Sequence of the second protein:
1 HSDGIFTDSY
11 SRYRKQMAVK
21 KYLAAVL

These two protein chains interact to form a complex.

Sequence of the first protein:
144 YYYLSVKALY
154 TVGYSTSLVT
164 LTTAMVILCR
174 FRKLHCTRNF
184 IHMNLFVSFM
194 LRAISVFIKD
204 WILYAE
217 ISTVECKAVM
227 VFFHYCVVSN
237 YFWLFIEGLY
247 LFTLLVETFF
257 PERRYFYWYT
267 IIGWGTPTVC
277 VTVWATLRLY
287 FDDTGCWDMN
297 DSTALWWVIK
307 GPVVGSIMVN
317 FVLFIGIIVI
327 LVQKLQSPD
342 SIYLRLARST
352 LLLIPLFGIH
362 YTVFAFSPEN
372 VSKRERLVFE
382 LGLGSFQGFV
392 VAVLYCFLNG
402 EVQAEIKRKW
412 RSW

Residue-level contacts at the interface:
Residue L382 in the first protein interacts with residue F6 in the second protein (closest heavy-atom distance 3.7 Å).
Residue R195 in the first protein is in contact with residue D3 in the second protein (closest heavy-atom distance 3.4 Å).
Residue L147 in the first protein contacts residue Y10 in the second protein (closest heavy-atom distance 3.2 Å).
Residue F229 in the first protein is in contact with residue G4 in the second protein (closest heavy-atom distance 4.2 Å).
Residue M295 in the first protein is in contact with residue D8 in the second protein (closest heavy-atom distance 2.7 Å).
Residue K150 in the first protein contacts residue Y10 in the second protein (closest heavy-atom distance 4.1 Å).
Residue M295 in the first protein interacts with residue K15 in the second protein (closest heavy-atom distance 3.7 Å).
Residue W302 in the first protein is in contact with residue G4 in the second protein (closest heavy-atom distance 3.7 Å).
Residue D294 in the first protein interacts with residue T7 in the second protein (closest heavy-atom distance 3.4 Å).
Residue Y207 in the first protein interacts with residue Y10 in the second protein (closest heavy-atom distance 3.4 Å).
Residue F229 in the first protein interacts with residue H1 in the second protein (closest heavy-atom distance 4.0 Å).
Residue D297 in the first protein interacts with residue D8 in the second protein (closest heavy-atom distance 4.3 Å).
Residue I305 in the first protein contacts residue H1 in the second protein (closest heavy-atom distance 3.5 Å).
Residue Y207 in the first protein contacts residue S11 in the second protein (closest heavy-atom distance 3.2 Å).
Residue N296 in the first protein interacts with residue G4 in the second protein (closest heavy-atom distance 3.8 Å).
Residue D294 in the first protein interacts with residue S11 in the second protein (closest heavy-atom distance 2.6 Å).
Residue Y146 in the first protein interacts with residue Y10 in the second protein (closest heavy-atom distance 3.5 Å).
Residue Y146 in the first protein is in contact with residue Y13 in the second protein (closest heavy-atom distance 3.7 Å).
Residue L378 in the first protein is in contact with residue F6 in the second protein (closest heavy-atom distance 4.0 Å).
Residue L206 in the first protein contacts residue R14 in the second protein (closest heavy-atom distance 4.4 Å).
Residue K202 in the first protein interacts with residue T7 in the second protein (closest heavy-atom distance 3.5 Å).
Residue L378 in the first protein contacts residue S2 in the second protein (closest heavy-atom distance 4.0 Å).
Residue K150 in the first protein contacts residue F6 in the second protein (closest heavy-atom distance 3.7 Å).
Residue K374 in the first protein contacts residue I5 in the second protein (closest heavy-atom distance 3.8 Å).
Residue Y144 in the first protein is in contact with residue Y13 in the second protein (closest heavy-atom distance 3.6 Å).
Residue Y157 in the first protein contacts residue D3 in the second protein (closest heavy-atom distance 2.5 Å).
Residue M295 in the first protein interacts with residue S11 in the second protein (closest heavy-atom distance 3.3 Å).
Residue H230 in the first protein interacts with residue H1 in the second protein (closest heavy-atom distance 3.9 Å).
Residue L378 in the first protein interacts with residue I5 in the second protein (closest heavy-atom distance 3.7 Å).
Residue Y237 in the first protein contacts residue S2 in the second protein (closest heavy-atom distance 2.7 Å).
Residue V149 in the first protein is in contact with residue F6 in the second protein (closest heavy-atom distance 3.9 Å).
Residue V199 in the first protein interacts with residue D3 in the second protein (closest heavy-atom distance 3.9 Å).
Residue K306 in the first protein is in contact with residue H1 in the second protein (closest heavy-atom distance 4.0 Å).
Residue W302 in the first protein contacts residue H1 in the second protein (closest heavy-atom distance 3.3 Å).
Residue Y207 in the first protein interacts with residue T7 in the second protein (closest heavy-atom distance 3.6 Å).
Residue F229 in the first protein is in contact with residue D3 in the second protein (closest heavy-atom distance 3.5 Å).
Residue R377 in the first protein interacts with residue S2 in the second protein (closest heavy-atom distance 4.1 Å).
Residue R377 in the first protein contacts residue I5 in the second protein (closest heavy-atom distance 3.4 Å).
Residue R195 in the first protein contacts residue S2 in the second protein (closest heavy-atom distance 3.0 Å).
Residue V233 in the first protein contacts residue D3 in the second protein (closest heavy-atom distance 4.2 Å).
Residue Y362 in the first protein is in contact with residue S2 in the second protein (closest heavy-atom distance 4.2 Å).
Residue D294 in the first protein interacts with residue D8 in the second protein (closest heavy-atom distance 3.5 Å).
Residue Y146 in the first protein contacts residue F6 in the second protein (closest heavy-atom distance 3.4 Å).
Residue E370 in the first protein is in contact with residue I5 in the second protein (closest heavy-atom distance 3.6 Å).
Residue Y207 in the first protein is in contact with residue R14 in the second protein (closest heavy-atom distance 3.4 Å).
Residue V233 in the first protein is in contact with residue H1 in the second protein (closest heavy-atom distance 3.3 Å).
Residue F229 in the first protein contacts residue T7 in the second protein (closest heavy-atom distance 4.3 Å).
Residue V234 in the first protein interacts with residue H1 in the second protein (closest heavy-atom distance 4.2 Å).
Residue K374 in the first protein contacts residue S9 in the second protein (closest heavy-atom distance 3.1 Å).
Residue V309 in the first protein interacts with residue H1 in the second protein (closest heavy-atom distance 3.7 Å).
Residue L382 in the first protein contacts residue S2 in the second protein (closest heavy-atom distance 3.3 Å).
Residue Y146 in the first protein interacts with residue S9 in the second protein (closest heavy-atom distance 3.6 Å).
Residue L382 in the first protein contacts residue D3 in the second protein (closest heavy-atom distance 3.2 Å).
Residue M295 in the first protein contacts residue R12 in the second protein (closest heavy-atom distance 3.5 Å).
Residue A208 in the first protein contacts residue R14 in the second protein (closest heavy-atom distance 4.0 Å).
Residue D297 in the first protein is in contact with residue R12 in the second protein (closest heavy-atom distance 2.6 Å).
Residue R377 in the first protein contacts residue H1 in the second protein (closest heavy-atom distance 4.4 Å).
Residue E381 in the first protein is in contact with residue S2 in the second protein (closest heavy-atom distance 3.6 Å).
Residue Y237 in the first protein is in contact with residue H1 in the second protein (closest heavy-atom distance 3.9 Å).
Residue Y153 in the first protein is in contact with residue F6 in the second protein (closest heavy-atom distance 3.4 Å).